Contacts between the two chains:
Residue I40 in the second protein contacts residue V58 in the first protein (closest heavy-atom distance 3.8 Å).
Residue I75 in the second protein is in contact with residue W15 in the first protein (closest heavy-atom distance 3.4 Å).
Residue E59 in the second protein contacts residue P8 in the first protein (closest heavy-atom distance 2.8 Å).
Residue V82 in the second protein is in contact with residue P32 in the first protein (closest heavy-atom distance 3.7 Å).
Residue I75 in the second protein interacts with residue C34 in the first protein (closest heavy-atom distance 3.5 Å).
Residue C34 in the second protein is in contact with residue I75 in the first protein (closest heavy-atom distance 3.5 Å).
Residue V58 in the second protein interacts with residue I40 in the first protein (closest heavy-atom distance 3.6 Å).
Residue K62 in the second protein is in contact with residue R76 in the first protein (closest heavy-atom distance 3.1 Å).
Residue V82 in the second protein interacts with residue V17 in the first protein (closest heavy-atom distance 3.9 Å).
Residue L72 in the second protein contacts residue L65 in the first protein (closest heavy-atom distance 3.7 Å).
Residue E59 in the second protein contacts residue R9 in the first protein (closest heavy-atom distance 3.7 Å).
Residue P32 in the second protein contacts residue L86 in the first protein (closest heavy-atom distance 3.6 Å).
Residue I75 in the second protein contacts residue L65 in the first protein (closest heavy-atom distance 3.7 Å).
Residue L79 in the second protein is in contact with residue T33 in the first protein (closest heavy-atom distance 3.9 Å).
Residue P32 in the second protein interacts with residue V82 in the first protein (closest heavy-atom distance 3.8 Å).
Residue L36 in the second protein is in contact with residue I75 in the first protein (closest heavy-atom distance 3.8 Å).
Residue T33 in the second protein is in contact with residue L79 in the first protein (closest heavy-atom distance 3.9 Å).
Residue D66 in the second protein interacts with residue R76 in the first protein (closest heavy-atom distance 2.5 Å).
Residue Q78 in the second protein interacts with residue V17 in the first protein (closest heavy-atom distance 3.9 Å).
Residue N3 in the second protein is in contact with residue K20 in the first protein (closest heavy-atom distance 2.6 Å).
Residue L79 in the second protein contacts residue L65 in the first protein (closest heavy-atom distance 3.7 Å).
Residue R76 in the second protein is in contact with residue L65 in the first protein (closest heavy-atom distance 3.4 Å).
Residue I19 in the second protein is in contact with residue L86 in the first protein (closest heavy-atom distance 3.7 Å).
Residue L72 in the second protein interacts with residue L69 in the first protein (closest heavy-atom distance 3.5 Å).
Residue L7 in the second protein contacts residue T57 in the first protein (closest heavy-atom distance 3.9 Å).
Residue L7 in the second protein contacts residue E59 in the first protein (closest heavy-atom distance 3.4 Å).
Residue R74 in the second protein is in contact with residue W15 in the first protein (closest heavy-atom distance 3.4 Å).
Residue L35 in the second protein interacts with residue L7 in the first protein (closest heavy-atom distance 3.6 Å).
Residue T57 in the second protein interacts with residue P8 in the first protein (closest heavy-atom distance 3.6 Å).
Residue E59 in the second protein is in contact with residue L7 in the first protein (closest heavy-atom distance 3.4 Å).
Residue S61 in the second protein is in contact with residue R9 in the first protein (closest heavy-atom distance 3.9 Å).
Residue L65 in the second protein interacts with residue L72 in the first protein (closest heavy-atom distance 3.8 Å).
Residue W15 in the second protein contacts residue Q78 in the first protein (closest heavy-atom distance 2.9 Å).
Residue L65 in the second protein contacts residue R76 in the first protein (closest heavy-atom distance 3.4 Å).
Residue L86 in the second protein contacts residue P32 in the first protein (closest heavy-atom distance 3.9 Å).
Residue P8 in the second protein interacts with residue V58 in the first protein (closest heavy-atom distance 3.3 Å).
Residue L7 in the second protein interacts with residue L35 in the first protein (closest heavy-atom distance 3.7 Å).
Residue I40 in the second protein interacts with residue V56 in the first protein (closest heavy-atom distance 3.5 Å).
Residue L69 in the second protein is in contact with residue L72 in the first protein (closest heavy-atom distance 3.6 Å).
Residue V56 in the second protein contacts residue V56 in the first protein (closest heavy-atom distance 3.9 Å).
Residue V17 in the second protein interacts with residue L79 in the first protein (closest heavy-atom distance 3.8 Å).
Residue A30 in the second protein interacts with residue L86 in the first protein (closest heavy-atom distance 3.6 Å).
Residue N3 in the second protein contacts residue S23 in the first protein (closest heavy-atom distance 2.4 Å).
Residue L72 in the second protein interacts with residue L72 in the first protein (closest heavy-atom distance 3.6 Å).
Residue S6 in the second protein contacts residue E59 in the first protein (closest heavy-atom distance 3.6 Å).
Residue N3 in the second protein is in contact with residue T21 in the first protein (closest heavy-atom distance 3.3 Å).
Residue V82 in the second protein contacts residue I19 in the first protein (closest heavy-atom distance 3.7 Å).
Residue R76 in the second protein contacts residue D66 in the first protein (closest heavy-atom distance 3.6 Å).
Residue R9 in the second protein interacts with residue E59 in the first protein (closest heavy-atom distance 3.3 Å).
Residue A83 in the second protein is in contact with residue P32 in the first protein (closest heavy-atom distance 3.8 Å).
Residue L86 in the second protein contacts residue A30 in the first protein (closest heavy-atom distance 3.8 Å).
Residue V58 in the second protein is in contact with residue P8 in the first protein (closest heavy-atom distance 3.1 Å).
Residue T64 in the second protein contacts residue L10 in the first protein (closest heavy-atom distance 3.8 Å).
Residue A2 in the second protein is in contact with residue T21 in the first protein (closest heavy-atom distance 3.5 Å).
Residue R9 in the second protein interacts with residue K20 in the first protein (closest heavy-atom distance 3.9 Å).
Residue W15 in the second protein interacts with residue I75 in the first protein (closest heavy-atom distance 3.3 Å).
Residue P8 in the second protein is in contact with residue T57 in the first protein (closest heavy-atom distance 3.7 Å).
Residue I75 in the second protein interacts with residue L36 in the first protein (closest heavy-atom distance 3.6 Å).
Residue L65 in the second protein interacts with residue I75 in the first protein (closest heavy-atom distance 3.6 Å).
Residue P8 in the second protein contacts residue E59 in the first protein (closest heavy-atom distance 3.0 Å).

Sequence of the second protein:
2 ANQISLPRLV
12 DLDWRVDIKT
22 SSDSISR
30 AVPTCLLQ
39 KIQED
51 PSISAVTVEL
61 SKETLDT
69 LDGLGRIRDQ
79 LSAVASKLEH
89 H

Sequence of the first protein:
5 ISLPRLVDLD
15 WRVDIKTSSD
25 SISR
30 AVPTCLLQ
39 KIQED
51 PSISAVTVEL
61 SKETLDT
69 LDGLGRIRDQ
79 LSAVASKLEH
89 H

The following describes two proteins that form a bound complex.